Sequence of the second protein:
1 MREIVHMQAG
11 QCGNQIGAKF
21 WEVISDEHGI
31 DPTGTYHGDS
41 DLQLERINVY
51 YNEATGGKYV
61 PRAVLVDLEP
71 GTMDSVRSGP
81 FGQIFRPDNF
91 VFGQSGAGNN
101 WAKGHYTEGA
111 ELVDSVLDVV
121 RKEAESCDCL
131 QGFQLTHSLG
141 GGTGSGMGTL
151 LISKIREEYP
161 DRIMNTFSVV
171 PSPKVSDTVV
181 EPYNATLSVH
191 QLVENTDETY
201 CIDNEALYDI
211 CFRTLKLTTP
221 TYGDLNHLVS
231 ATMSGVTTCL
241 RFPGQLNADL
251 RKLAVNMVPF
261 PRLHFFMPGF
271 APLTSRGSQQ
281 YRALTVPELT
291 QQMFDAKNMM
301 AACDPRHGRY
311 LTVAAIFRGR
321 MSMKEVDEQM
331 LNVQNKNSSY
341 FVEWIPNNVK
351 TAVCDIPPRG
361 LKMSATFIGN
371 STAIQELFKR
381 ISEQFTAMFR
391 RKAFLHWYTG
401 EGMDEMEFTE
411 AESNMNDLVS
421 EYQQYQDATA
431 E

Interface contacts:
Residue S75 in the second protein interacts with residue R131 in the first protein (closest heavy-atom distance 3.9 Å).
Residue R276 in the second protein contacts residue S117 in the first protein (closest heavy-atom distance 3.0 Å).
Residue D74 in the second protein is in contact with residue T163 in the first protein (closest heavy-atom distance 3.0 Å).
Residue G360 in the second protein interacts with residue Q121 in the first protein (closest heavy-atom distance 3.3 Å).
Residue R276 in the second protein contacts residue R120 in the first protein (closest heavy-atom distance 3.0 Å).
Residue R276 in the second protein contacts residue W116 in the first protein (closest heavy-atom distance 3.3 Å).
Residue T221 in the second protein interacts with residue S113 in the first protein (closest heavy-atom distance 3.9 Å).
Residue G360 in the second protein interacts with residue I95 in the first protein (closest heavy-atom distance 3.3 Å).
Residue H227 in the second protein is in contact with residue R112 in the first protein (closest heavy-atom distance 3.5 Å).
Residue D224 in the second protein is in contact with residue L119 in the first protein (closest heavy-atom distance 3.3 Å).
Residue Q279 in the second protein is in contact with residue Q121 in the first protein (closest heavy-atom distance 3.6 Å).
Residue G79 in the second protein is in contact with residue R131 in the first protein (closest heavy-atom distance 3.4 Å).
Residue G71 in the second protein is in contact with residue H157 in the first protein (closest heavy-atom distance 3.4 Å).
Residue Q83 in the second protein contacts residue Y143 in the first protein (closest heavy-atom distance 3.6 Å).
Residue D74 in the second protein interacts with residue H157 in the first protein (closest heavy-atom distance 3.9 Å).
Residue L361 in the second protein interacts with residue I95 in the first protein (closest heavy-atom distance 3.5 Å).
Residue R359 in the second protein contacts residue R97 in the first protein (closest heavy-atom distance 3.5 Å).
Residue T274 in the second protein interacts with residue T118 in the first protein (closest heavy-atom distance 3.1 Å).
Residue P272 in the second protein is in contact with residue T118 in the first protein (closest heavy-atom distance 3.6 Å).
Residue D26 in the second protein contacts residue R97 in the first protein (closest heavy-atom distance 3.0 Å).
Residue L273 in the second protein is in contact with residue T118 in the first protein (closest heavy-atom distance 3.6 Å).
Residue T219 in the second protein is in contact with residue S113 in the first protein (closest heavy-atom distance 3.2 Å).
Residue K362 in the second protein contacts residue C92 in the first protein (closest heavy-atom distance 3.7 Å).
Residue F92 in the second protein is in contact with residue M162 in the first protein (closest heavy-atom distance 3.9 Å).
Residue F90 in the second protein contacts residue M162 in the first protein (closest heavy-atom distance 3.5 Å).
Residue P70 in the second protein interacts with residue T163 in the first protein (closest heavy-atom distance 3.7 Å).
Residue D74 in the second protein contacts residue I158 in the first protein (closest heavy-atom distance 3.7 Å).
Residue S78 in the second protein interacts with residue R131 in the first protein (closest heavy-atom distance 3.1 Å).
Residue R320 in the second protein is in contact with residue E89 in the first protein (closest heavy-atom distance 3.6 Å).
Residue D74 in the second protein contacts residue N159 in the first protein (closest heavy-atom distance 3.4 Å).
Residue D224 in the second protein is in contact with residue R112 in the first protein (closest heavy-atom distance 3.4 Å).
Residue L361 in the second protein contacts residue Q121 in the first protein (closest heavy-atom distance 3.4 Å).
Residue P87 in the second protein is in contact with residue W137 in the first protein (closest heavy-atom distance 3.5 Å).
Residue D26 in the second protein is in contact with residue I122 in the first protein (closest heavy-atom distance 3.9 Å).
Residue T221 in the second protein contacts residue T111 in the first protein (closest heavy-atom distance 3.7 Å).
Residue T218 in the second protein contacts residue D115 in the first protein (closest heavy-atom distance 3.4 Å).
Residue D74 in the second protein contacts residue S160 in the first protein (closest heavy-atom distance 2.9 Å).
Residue E22 in the second protein is in contact with residue L123 in the first protein (closest heavy-atom distance 3.5 Å).
Residue R320 in the second protein interacts with residue L87 in the first protein (closest heavy-atom distance 3.6 Å).
Residue T221 in the second protein contacts residue R112 in the first protein (closest heavy-atom distance 3.6 Å).
Residue P70 in the second protein interacts with residue H157 in the first protein (closest heavy-atom distance 3.8 Å).
Residue H227 in the second protein is in contact with residue L119 in the first protein (closest heavy-atom distance 3.5 Å).
Residue P80 in the second protein contacts residue P129 in the first protein (closest heavy-atom distance 3.6 Å).
Residue H227 in the second protein is in contact with residue L123 in the first protein (closest heavy-atom distance 3.4 Å).
Residue T218 in the second protein is in contact with residue S113 in the first protein (closest heavy-atom distance 3.9 Å).
Residue L217 in the second protein contacts residue S113 in the first protein (closest heavy-atom distance 3.0 Å).
Residue K362 in the second protein contacts residue I95 in the first protein (closest heavy-atom distance 3.5 Å).
Residue Q83 in the second protein contacts residue A142 in the first protein (closest heavy-atom distance 3.4 Å).
Residue D224 in the second protein is in contact with residue S113 in the first protein (closest heavy-atom distance 2.8 Å).
Residue T221 in the second protein contacts residue P109 in the first protein (closest heavy-atom distance 3.9 Å).
Residue R359 in the second protein is in contact with residue Q121 in the first protein (closest heavy-atom distance 2.8 Å).
Residue L217 in the second protein is in contact with residue D115 in the first protein (closest heavy-atom distance 3.3 Å).
Residue G360 in the second protein contacts residue R97 in the first protein (closest heavy-atom distance 3.6 Å).
Residue L217 in the second protein contacts residue S117 in the first protein (closest heavy-atom distance 3.8 Å).
Residue H227 in the second protein is in contact with residue I122 in the first protein (closest heavy-atom distance 3.9 Å).
Residue T274 in the second protein interacts with residue S117 in the first protein (closest heavy-atom distance 3.7 Å).
Residue V23 in the second protein interacts with residue L123 in the first protein (closest heavy-atom distance 3.7 Å).
Residue L215 in the second protein is in contact with residue S117 in the first protein (closest heavy-atom distance 3.9 Å).
Residue R359 in the second protein interacts with residue I122 in the first protein (closest heavy-atom distance 3.3 Å).
Residue F92 in the second protein is in contact with residue T166 in the first protein (closest heavy-atom distance 3.4 Å).

These two protein chains interact to form a complex.

Sequence of the first protein:
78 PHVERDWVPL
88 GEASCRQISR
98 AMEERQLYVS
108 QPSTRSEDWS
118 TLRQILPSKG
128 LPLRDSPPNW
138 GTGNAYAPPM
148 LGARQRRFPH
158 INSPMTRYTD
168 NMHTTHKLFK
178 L